Residue-level contacts at the interface:
Residue R92 in the second protein interacts with residue E63 in the first protein (closest heavy-atom distance 3.3 Å).
Residue P58 in the second protein is in contact with residue L13 in the first protein (closest heavy-atom distance 4.5 Å).
Residue Y61 in the second protein contacts residue S3 in the first protein (closest heavy-atom distance 2.6 Å).
Residue W71 in the second protein is in contact with residue F48 in the first protein (closest heavy-atom distance 3.5 Å).
Residue N73 in the second protein interacts with residue S2 in the first protein (closest heavy-atom distance 4.8 Å).
Residue V70 in the second protein is in contact with residue D49 in the first protein (closest heavy-atom distance 4.1 Å).
Residue V70 in the second protein contacts residue W7 in the first protein (closest heavy-atom distance 4.3 Å).
Residue R92 in the second protein is in contact with residue E64 in the first protein (closest heavy-atom distance 4.0 Å).
Residue Y61 in the second protein is in contact with residue W7 in the first protein (closest heavy-atom distance 3.7 Å).
Residue R92 in the second protein interacts with residue C60 in the first protein (closest heavy-atom distance 3.2 Å).
Residue F100 in the second protein interacts with residue E67 in the first protein (closest heavy-atom distance 4.7 Å).
Residue I74 in the second protein interacts with residue R53 in the first protein (closest heavy-atom distance 3.3 Å).
Residue W71 in the second protein contacts residue W7 in the first protein (closest heavy-atom distance 3.2 Å).
Residue L62 in the second protein contacts residue F11 in the first protein (closest heavy-atom distance 4.1 Å).
Residue D103 in the second protein contacts residue E64 in the first protein (closest heavy-atom distance 4.2 Å).
Residue R92 in the second protein contacts residue E67 in the first protein (closest heavy-atom distance 3.8 Å).
Residue V70 in the second protein interacts with residue S3 in the first protein (closest heavy-atom distance 4.2 Å).
Residue F91 in the second protein is in contact with residue L59 in the first protein (closest heavy-atom distance 3.8 Å).
Residue W71 in the second protein contacts residue M4 in the first protein (closest heavy-atom distance 3.6 Å).
Residue P58 in the second protein interacts with residue C10 in the first protein (closest heavy-atom distance 3.8 Å).
Residue G65 in the second protein contacts residue W7 in the first protein (closest heavy-atom distance 3.7 Å).
Residue V70 in the second protein interacts with residue R52 in the first protein (closest heavy-atom distance 2.9 Å).
Residue W71 in the second protein interacts with residue R52 in the first protein (closest heavy-atom distance 2.7 Å).
Residue I74 in the second protein is in contact with residue D49 in the first protein (closest heavy-atom distance 4.8 Å).
Residue A63 in the second protein interacts with residue W7 in the first protein (closest heavy-atom distance 4.8 Å).
Residue A66 in the second protein interacts with residue W7 in the first protein (closest heavy-atom distance 3.5 Å).
Residue F91 in the second protein interacts with residue E63 in the first protein (closest heavy-atom distance 3.1 Å).
Residue I74 in the second protein contacts residue R52 in the first protein (closest heavy-atom distance 3.6 Å).
Residue V70 in the second protein contacts residue M4 in the first protein (closest heavy-atom distance 3.7 Å).
Residue W71 in the second protein contacts residue F45 in the first protein (closest heavy-atom distance 3.6 Å).
Residue L62 in the second protein interacts with residue W7 in the first protein (closest heavy-atom distance 2.7 Å).
Residue V70 in the second protein interacts with residue S2 in the first protein (closest heavy-atom distance 3.6 Å).
Residue G69 in the second protein is in contact with residue S2 in the first protein (closest heavy-atom distance 4.2 Å).
Residue L62 in the second protein contacts residue C10 in the first protein (closest heavy-atom distance 4.4 Å).
Residue S72 in the second protein contacts residue R52 in the first protein (closest heavy-atom distance 4.9 Å).
Residue A59 in the second protein contacts residue F14 in the first protein (closest heavy-atom distance 3.6 Å).
Residue F91 in the second protein contacts residue L56 in the first protein (closest heavy-atom distance 4.5 Å).
Residue Y95 in the second protein is in contact with residue L56 in the first protein (closest heavy-atom distance 4.3 Å).
Residue F55 in the second protein interacts with residue L13 in the first protein (closest heavy-atom distance 3.8 Å).
Residue P58 in the second protein contacts residue F14 in the first protein (closest heavy-atom distance 3.8 Å).
Residue F55 in the second protein interacts with residue F14 in the first protein (closest heavy-atom distance 3.7 Å).
Residue I74 in the second protein contacts residue L56 in the first protein (closest heavy-atom distance 3.7 Å).
Residue Y61 in the second protein interacts with residue I6 in the first protein (closest heavy-atom distance 3.6 Å).
Residue K64 in the second protein is in contact with residue S2 in the first protein (closest heavy-atom distance 4.4 Å).
Residue P90 in the second protein is in contact with residue E63 in the first protein (closest heavy-atom distance 3.2 Å).
Residue F91 in the second protein interacts with residue C60 in the first protein (closest heavy-atom distance 4.6 Å).
Residue G65 in the second protein is in contact with residue S2 in the first protein (closest heavy-atom distance 4.0 Å).
Residue L62 in the second protein contacts residue F14 in the first protein (closest heavy-atom distance 4.1 Å).
Residue Y61 in the second protein is in contact with residue C10 in the first protein (closest heavy-atom distance 4.4 Å).
Residue Y61 in the second protein interacts with residue S2 in the first protein (closest heavy-atom distance 3.5 Å).
Residue K79 in the second protein is in contact with residue R52 in the first protein (closest heavy-atom distance 4.2 Å).

Sequence of the first protein:
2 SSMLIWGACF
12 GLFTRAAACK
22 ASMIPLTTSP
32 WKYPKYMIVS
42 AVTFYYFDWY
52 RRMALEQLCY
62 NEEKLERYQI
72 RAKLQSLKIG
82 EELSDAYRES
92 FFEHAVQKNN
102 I

These two protein chains interact to form a complex.

Sequence of the second protein:
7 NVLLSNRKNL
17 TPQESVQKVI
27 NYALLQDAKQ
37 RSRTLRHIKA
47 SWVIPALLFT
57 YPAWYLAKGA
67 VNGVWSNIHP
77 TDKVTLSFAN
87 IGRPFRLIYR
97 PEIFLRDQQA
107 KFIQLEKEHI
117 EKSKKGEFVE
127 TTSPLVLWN